Contacts between the two chains:
Residue D901 in chain B interacts with residue T100 in chain A (closest heavy-atom distance 3.0 Å).
Residue M902 in chain B interacts with residue L96 in chain A (closest heavy-atom distance 3.7 Å).
Residue M902 in chain B contacts residue Y97 in chain A (closest heavy-atom distance 3.0 Å).
Residue D901 in chain B interacts with residue Y97 in chain A (closest heavy-atom distance 3.9 Å).
Residue Y903 in chain B contacts residue L96 in chain A (closest heavy-atom distance 3.9 Å).
Residue S904 in chain B is in contact with residue K98 in chain A (closest heavy-atom distance 4.8 Å).
Residue M902 in chain B interacts with residue K98 in chain A (closest heavy-atom distance 4.9 Å).
Residue D901 in chain B interacts with residue K98 in chain A (closest heavy-atom distance 4.8 Å).

Sequence of chain A:
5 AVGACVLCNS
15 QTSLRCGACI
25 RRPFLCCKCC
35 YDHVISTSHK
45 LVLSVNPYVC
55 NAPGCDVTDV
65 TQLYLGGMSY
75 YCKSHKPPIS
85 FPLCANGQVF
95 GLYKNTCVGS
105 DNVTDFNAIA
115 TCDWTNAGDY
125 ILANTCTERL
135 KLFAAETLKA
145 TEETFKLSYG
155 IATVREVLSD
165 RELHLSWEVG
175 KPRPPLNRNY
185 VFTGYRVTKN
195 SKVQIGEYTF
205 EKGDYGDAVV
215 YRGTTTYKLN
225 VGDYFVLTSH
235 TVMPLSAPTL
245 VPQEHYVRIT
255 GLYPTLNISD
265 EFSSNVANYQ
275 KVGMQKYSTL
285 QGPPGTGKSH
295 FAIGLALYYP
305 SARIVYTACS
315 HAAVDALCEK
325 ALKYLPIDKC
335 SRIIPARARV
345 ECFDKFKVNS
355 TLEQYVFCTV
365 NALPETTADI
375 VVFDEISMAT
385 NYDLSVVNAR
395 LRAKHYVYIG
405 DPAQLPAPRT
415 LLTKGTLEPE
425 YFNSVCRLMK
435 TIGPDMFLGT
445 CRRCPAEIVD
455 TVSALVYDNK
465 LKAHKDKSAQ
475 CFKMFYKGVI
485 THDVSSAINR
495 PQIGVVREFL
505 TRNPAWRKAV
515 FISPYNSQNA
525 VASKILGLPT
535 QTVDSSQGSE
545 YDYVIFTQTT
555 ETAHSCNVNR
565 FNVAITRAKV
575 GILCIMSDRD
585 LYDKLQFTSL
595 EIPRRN

These two protein chains interact to form a complex.

Sequence of chain B:
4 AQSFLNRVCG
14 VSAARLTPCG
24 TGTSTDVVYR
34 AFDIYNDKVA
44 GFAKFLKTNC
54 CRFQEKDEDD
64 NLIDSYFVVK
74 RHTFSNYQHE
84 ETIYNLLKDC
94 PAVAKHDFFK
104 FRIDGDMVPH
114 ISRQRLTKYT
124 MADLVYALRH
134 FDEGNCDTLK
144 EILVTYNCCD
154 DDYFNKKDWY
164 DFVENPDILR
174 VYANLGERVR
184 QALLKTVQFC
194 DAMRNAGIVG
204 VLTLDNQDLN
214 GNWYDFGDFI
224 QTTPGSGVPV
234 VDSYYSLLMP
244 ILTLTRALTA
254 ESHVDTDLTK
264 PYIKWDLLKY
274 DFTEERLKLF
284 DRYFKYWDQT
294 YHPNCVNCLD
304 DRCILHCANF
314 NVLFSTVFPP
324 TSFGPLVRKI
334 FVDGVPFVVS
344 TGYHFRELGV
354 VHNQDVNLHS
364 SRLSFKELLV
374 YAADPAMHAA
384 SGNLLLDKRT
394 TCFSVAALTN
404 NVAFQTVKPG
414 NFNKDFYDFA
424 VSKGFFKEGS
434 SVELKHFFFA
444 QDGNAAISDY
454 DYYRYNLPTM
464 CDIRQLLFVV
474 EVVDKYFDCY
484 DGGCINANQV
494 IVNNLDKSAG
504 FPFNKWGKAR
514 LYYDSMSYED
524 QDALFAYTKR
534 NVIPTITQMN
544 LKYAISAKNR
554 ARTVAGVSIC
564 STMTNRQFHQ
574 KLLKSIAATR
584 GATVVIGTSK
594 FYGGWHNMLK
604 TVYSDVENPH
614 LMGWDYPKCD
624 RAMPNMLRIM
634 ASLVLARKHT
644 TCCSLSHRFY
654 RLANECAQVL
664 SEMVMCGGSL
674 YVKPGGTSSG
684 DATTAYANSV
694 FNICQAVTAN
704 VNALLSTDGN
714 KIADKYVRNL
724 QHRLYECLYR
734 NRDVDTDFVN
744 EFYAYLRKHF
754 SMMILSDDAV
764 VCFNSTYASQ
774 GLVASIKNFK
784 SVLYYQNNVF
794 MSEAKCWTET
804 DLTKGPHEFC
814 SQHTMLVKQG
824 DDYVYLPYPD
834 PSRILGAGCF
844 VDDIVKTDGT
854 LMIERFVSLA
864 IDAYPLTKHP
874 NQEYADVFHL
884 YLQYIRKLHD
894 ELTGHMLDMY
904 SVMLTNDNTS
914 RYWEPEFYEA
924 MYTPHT